Sequence of the first protein:
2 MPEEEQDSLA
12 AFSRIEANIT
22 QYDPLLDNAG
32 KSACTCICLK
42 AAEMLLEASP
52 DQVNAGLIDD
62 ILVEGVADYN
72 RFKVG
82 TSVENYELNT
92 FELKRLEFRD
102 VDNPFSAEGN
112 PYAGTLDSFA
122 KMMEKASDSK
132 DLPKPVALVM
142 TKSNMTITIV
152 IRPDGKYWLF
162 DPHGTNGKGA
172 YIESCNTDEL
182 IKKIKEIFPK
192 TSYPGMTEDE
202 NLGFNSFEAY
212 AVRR

Contacts between the two chains:
Residue K143 in the first protein is in contact with residue L73 in the second protein (closest heavy-atom distance 3.9 Å).
Residue E209 in the first protein contacts residue R72 in the second protein (closest heavy-atom distance 3.7 Å).
Residue F106 in the first protein contacts residue L69 in the second protein (closest heavy-atom distance 3.8 Å).
Residue A108 in the first protein contacts residue G47 in the second protein (closest heavy-atom distance 3.4 Å).
Residue T147 in the first protein interacts with residue G75 in the second protein (closest heavy-atom distance 3.3 Å).
Residue N206 in the first protein contacts residue T9 in the second protein (closest heavy-atom distance 3.9 Å).
Residue E199 in the first protein is in contact with residue T9 in the second protein (closest heavy-atom distance 2.8 Å).
Residue E199 in the first protein is in contact with residue E34 in the second protein (closest heavy-atom distance 2.9 Å).
Residue D200 in the first protein contacts residue E34 in the second protein (closest heavy-atom distance 3.5 Å).
Residue N111 in the first protein is in contact with residue Q49 in the second protein (closest heavy-atom distance 2.8 Å).
Residue E199 in the first protein is in contact with residue K11 in the second protein (closest heavy-atom distance 3.5 Å).
Residue F106 in the first protein is in contact with residue K6 in the second protein (closest heavy-atom distance 3.4 Å).
Residue Y211 in the first protein interacts with residue R42 in the second protein (closest heavy-atom distance 3.9 Å).
Residue S107 in the first protein contacts residue G47 in the second protein (closest heavy-atom distance 3.9 Å).
Residue L203 in the first protein interacts with residue L8 in the second protein (closest heavy-atom distance 3.9 Å).
Residue E209 in the first protein contacts residue L71 in the second protein (closest heavy-atom distance 3.7 Å).
Residue S107 in the first protein interacts with residue I44 in the second protein (closest heavy-atom distance 3.6 Å).
Residue L203 in the first protein is in contact with residue L71 in the second protein (closest heavy-atom distance 3.8 Å).
Residue D200 in the first protein interacts with residue I36 in the second protein (closest heavy-atom distance 3.7 Å).
Residue E85 in the first protein contacts residue G75 in the second protein (closest heavy-atom distance 3.8 Å).
Residue E209 in the first protein is in contact with residue R42 in the second protein (closest heavy-atom distance 2.8 Å).
Residue K143 in the first protein contacts residue G75 in the second protein (closest heavy-atom distance 3.1 Å).
Residue F106 in the first protein contacts residue H68 in the second protein (closest heavy-atom distance 3.5 Å).
Residue S144 in the first protein is in contact with residue L73 in the second protein (closest heavy-atom distance 4.0 Å).
Residue D200 in the first protein is in contact with residue L71 in the second protein (closest heavy-atom distance 3.9 Å).
Residue N111 in the first protein contacts residue I44 in the second protein (closest heavy-atom distance 3.9 Å).
Residue T198 in the first protein is in contact with residue E34 in the second protein (closest heavy-atom distance 3.3 Å).
Residue C35 in the first protein interacts with residue G75 in the second protein (closest heavy-atom distance 4.0 Å).
Residue A114 in the first protein is in contact with residue V70 in the second protein (closest heavy-atom distance 4.0 Å).
Residue E85 in the first protein interacts with residue L73 in the second protein (closest heavy-atom distance 3.9 Å).
Residue F106 in the first protein contacts residue L8 in the second protein (closest heavy-atom distance 3.4 Å).
Residue T116 in the first protein contacts residue L8 in the second protein (closest heavy-atom distance 3.9 Å).
Residue T142 in the first protein contacts residue G75 in the second protein (closest heavy-atom distance 4.0 Å).
Residue A114 in the first protein contacts residue L8 in the second protein (closest heavy-atom distance 3.9 Å).
Residue S207 in the first protein interacts with residue L73 in the second protein (closest heavy-atom distance 3.6 Å).
Residue F208 in the first protein interacts with residue L73 in the second protein (closest heavy-atom distance 3.5 Å).
Residue P105 in the first protein contacts residue I44 in the second protein (closest heavy-atom distance 3.6 Å).
Residue E209 in the first protein contacts residue V70 in the second protein (closest heavy-atom distance 3.5 Å).
Residue L203 in the first protein is in contact with residue I36 in the second protein (closest heavy-atom distance 3.9 Å).
Residue F106 in the first protein contacts residue I44 in the second protein (closest heavy-atom distance 3.8 Å).
Residue E209 in the first protein interacts with residue L73 in the second protein (closest heavy-atom distance 3.0 Å).
Residue G115 in the first protein interacts with residue L8 in the second protein (closest heavy-atom distance 3.8 Å).
Residue N111 in the first protein is in contact with residue R42 in the second protein (closest heavy-atom distance 3.6 Å).
Residue E85 in the first protein is in contact with residue R74 in the second protein (closest heavy-atom distance 2.6 Å).
Residue D200 in the first protein is in contact with residue P37 in the second protein (closest heavy-atom distance 3.6 Å).
Residue D200 in the first protein is in contact with residue G35 in the second protein (closest heavy-atom distance 3.6 Å).
Residue F106 in the first protein interacts with residue V70 in the second protein (closest heavy-atom distance 3.5 Å).
Residue N202 in the first protein contacts residue T9 in the second protein (closest heavy-atom distance 3.6 Å).
Residue M146 in the first protein interacts with residue G75 in the second protein (closest heavy-atom distance 3.9 Å).
Residue S207 in the first protein is in contact with residue L8 in the second protein (closest heavy-atom distance 3.6 Å).
Residue T142 in the first protein interacts with residue L73 in the second protein (closest heavy-atom distance 3.5 Å).
Residue L203 in the first protein is in contact with residue L73 in the second protein (closest heavy-atom distance 3.9 Å).
Residue F106 in the first protein is in contact with residue T7 in the second protein (closest heavy-atom distance 3.5 Å).
Residue P105 in the first protein contacts residue H68 in the second protein (closest heavy-atom distance 3.4 Å).
Residue T36 in the first protein is in contact with residue R74 in the second protein (closest heavy-atom distance 4.1 Å).
Residue G204 in the first protein interacts with residue L71 in the second protein (closest heavy-atom distance 3.8 Å).
Residue L203 in the first protein contacts residue T9 in the second protein (closest heavy-atom distance 3.4 Å).
Residue E199 in the first protein interacts with residue T7 in the second protein (closest heavy-atom distance 2.7 Å).
Residue S144 in the first protein interacts with residue G75 in the second protein (closest heavy-atom distance 3.3 Å).
Residue P112 in the first protein contacts residue R42 in the second protein (closest heavy-atom distance 3.6 Å).

This data describes a binding interaction between two proteins.

Sequence of the second protein:
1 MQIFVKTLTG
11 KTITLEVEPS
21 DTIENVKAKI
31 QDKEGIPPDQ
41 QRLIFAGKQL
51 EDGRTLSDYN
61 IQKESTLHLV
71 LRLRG